Sequence of the first protein:
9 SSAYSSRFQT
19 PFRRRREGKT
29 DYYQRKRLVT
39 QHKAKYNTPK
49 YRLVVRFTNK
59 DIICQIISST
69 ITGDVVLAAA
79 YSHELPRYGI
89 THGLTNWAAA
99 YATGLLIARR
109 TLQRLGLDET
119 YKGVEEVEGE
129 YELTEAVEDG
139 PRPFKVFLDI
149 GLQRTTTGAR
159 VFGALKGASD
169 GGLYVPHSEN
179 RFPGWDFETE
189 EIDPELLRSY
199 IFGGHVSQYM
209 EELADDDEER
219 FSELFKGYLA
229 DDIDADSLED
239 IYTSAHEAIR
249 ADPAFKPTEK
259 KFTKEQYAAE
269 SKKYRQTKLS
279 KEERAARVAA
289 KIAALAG

Contacts between the two chains:
Residue E25 in the first protein contacts residue C144 in the second protein (closest heavy-atom distance 3.2 Å).
Residue E25 in the first protein contacts residue K145 in the second protein (closest heavy-atom distance 4.0 Å).
Residue G26 in the first protein is in contact with residue C144 in the second protein (closest heavy-atom distance 4.6 Å).

These two protein chains interact to form a complex.

Sequence of the second protein:
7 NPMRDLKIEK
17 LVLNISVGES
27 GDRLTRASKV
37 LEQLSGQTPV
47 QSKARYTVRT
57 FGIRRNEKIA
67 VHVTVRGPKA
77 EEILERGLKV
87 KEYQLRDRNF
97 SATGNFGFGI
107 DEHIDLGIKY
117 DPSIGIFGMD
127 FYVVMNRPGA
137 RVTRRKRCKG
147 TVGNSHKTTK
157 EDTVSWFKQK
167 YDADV